The following describes two proteins that form a bound complex.

Contacts between the two chains:
Residue S123 in the first protein contacts residue L6 in the second protein (closest heavy-atom distance 4.5 Å).
Residue M115 in the first protein is in contact with residue R4 in the second protein (closest heavy-atom distance 3.7 Å).
Residue K114 in the first protein interacts with residue A2 in the second protein (closest heavy-atom distance 3.8 Å).
Residue Y126 in the first protein is in contact with residue R5 in the second protein (closest heavy-atom distance 3.4 Å).
Residue M118 in the first protein contacts residue L6 in the second protein (closest heavy-atom distance 3.7 Å).
Residue K114 in the first protein is in contact with residue R4 in the second protein (closest heavy-atom distance 3.9 Å).
Residue M115 in the first protein interacts with residue L6 in the second protein (closest heavy-atom distance 3.6 Å).
Residue Y126 in the first protein contacts residue L6 in the second protein (closest heavy-atom distance 3.5 Å).

Sequence of the first protein:
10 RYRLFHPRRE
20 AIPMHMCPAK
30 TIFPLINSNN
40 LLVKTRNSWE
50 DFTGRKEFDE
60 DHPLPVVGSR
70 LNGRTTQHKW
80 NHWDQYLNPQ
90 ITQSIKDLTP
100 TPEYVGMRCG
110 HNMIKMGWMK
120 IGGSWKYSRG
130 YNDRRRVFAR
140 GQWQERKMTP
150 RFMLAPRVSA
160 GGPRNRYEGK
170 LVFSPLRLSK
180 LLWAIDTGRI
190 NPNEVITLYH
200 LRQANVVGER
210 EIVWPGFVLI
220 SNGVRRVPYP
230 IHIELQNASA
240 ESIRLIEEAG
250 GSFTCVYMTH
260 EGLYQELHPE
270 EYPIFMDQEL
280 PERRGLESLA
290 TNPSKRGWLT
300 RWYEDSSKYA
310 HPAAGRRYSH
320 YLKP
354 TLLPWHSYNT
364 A

Sequence of the second protein:
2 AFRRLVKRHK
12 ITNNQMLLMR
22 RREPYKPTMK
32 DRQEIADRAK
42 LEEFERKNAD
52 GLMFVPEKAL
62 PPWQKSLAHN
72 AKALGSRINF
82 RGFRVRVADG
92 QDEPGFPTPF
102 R